Sequence of protein 2:
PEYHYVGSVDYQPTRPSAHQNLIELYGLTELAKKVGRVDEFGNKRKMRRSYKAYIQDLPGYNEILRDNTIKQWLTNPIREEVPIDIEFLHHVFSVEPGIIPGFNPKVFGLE

Contacts between the two chains:
Residue G80 in protein 1 interacts with residue Y55 in protein 2 (closest heavy-atom distance 3.1 Å).
Residue D84 in protein 1 interacts with residue Y58 in protein 2 (closest heavy-atom distance 2.8 Å).
Residue I44 in protein 1 contacts residue F97 in protein 2 (closest heavy-atom distance 3.5 Å).
Residue L105 in protein 1 contacts residue H23 in protein 2 (closest heavy-atom distance 3.5 Å).
Residue E140 in protein 1 contacts residue Q16 in protein 2 (closest heavy-atom distance 3.7 Å).
Residue E78 in protein 1 is in contact with residue N72 in protein 2 (closest heavy-atom distance 3.1 Å).
Residue E78 in protein 1 interacts with residue D71 in protein 2 (closest heavy-atom distance 2.7 Å).
Residue N82 in protein 1 contacts residue M51 in protein 2 (closest heavy-atom distance 3.8 Å).
Residue Y26 in protein 1 contacts residue F112 in protein 2 (closest heavy-atom distance 2.5 Å).
Residue V85 in protein 1 interacts with residue M51 in protein 2 (closest heavy-atom distance 3.2 Å).
Residue G137 in protein 1 interacts with residue P17 in protein 2 (closest heavy-atom distance 3.2 Å).
Residue Q79 in protein 1 interacts with residue N72 in protein 2 (closest heavy-atom distance 3.5 Å).
Residue V139 in protein 1 interacts with residue P17 in protein 2 (closest heavy-atom distance 3.5 Å).
Residue D84 in protein 1 contacts residue M51 in protein 2 (closest heavy-atom distance 3.4 Å).
Residue L35 in protein 1 contacts residue P101 in protein 2 (closest heavy-atom distance 3.3 Å).
Residue R88 in protein 1 is in contact with residue R41 in protein 2 (closest heavy-atom distance 3.2 Å).
Residue Q79 in protein 1 interacts with residue R70 in protein 2 (closest heavy-atom distance 3.8 Å).
Residue L74 in protein 1 contacts residue I74 in protein 2 (closest heavy-atom distance 3.5 Å).
Residue R88 in protein 1 interacts with residue V39 in protein 2 (closest heavy-atom distance 3.4 Å).
Residue V101 in protein 1 interacts with residue A22 in protein 2 (closest heavy-atom distance 3.5 Å).
Residue E92 in protein 1 is in contact with residue R41 in protein 2 (closest heavy-atom distance 2.8 Å).
Residue E78 in protein 1 interacts with residue R70 in protein 2 (closest heavy-atom distance 3.5 Å).
Residue N102 in protein 1 contacts residue A22 in protein 2 (closest heavy-atom distance 3.4 Å).
Residue G137 in protein 1 interacts with residue Y15 in protein 2 (closest heavy-atom distance 3.4 Å).
Residue Q23 in protein 1 is in contact with residue P63 in protein 2 (closest heavy-atom distance 3.1 Å).
Residue N98 in protein 1 interacts with residue N25 in protein 2 (closest heavy-atom distance 3.8 Å).
Residue R81 in protein 1 contacts residue Y55 in protein 2 (closest heavy-atom distance 3.6 Å).
Residue E75 in protein 1 is in contact with residue K75 in protein 2 (closest heavy-atom distance 2.4 Å).
Residue Y106 in protein 1 contacts residue H23 in protein 2 (closest heavy-atom distance 2.9 Å).
Residue K138 in protein 1 contacts residue Q16 in protein 2 (closest heavy-atom distance 3.3 Å).
Residue Y26 in protein 1 interacts with residue G64 in protein 2 (closest heavy-atom distance 3.6 Å).
Residue L30 in protein 1 is in contact with residue F112 in protein 2 (closest heavy-atom distance 3.2 Å).
Residue E78 in protein 1 contacts residue I74 in protein 2 (closest heavy-atom distance 2.9 Å).
Residue L74 in protein 1 interacts with residue L78 in protein 2 (closest heavy-atom distance 3.6 Å).
Residue N82 in protein 1 is in contact with residue R53 in protein 2 (closest heavy-atom distance 2.9 Å).
Residue Y33 in protein 1 is in contact with residue F107 in protein 2 (closest heavy-atom distance 3.2 Å).
Residue N98 in protein 1 interacts with residue Q24 in protein 2 (closest heavy-atom distance 3.5 Å).
Residue R81 in protein 1 interacts with residue R53 in protein 2 (closest heavy-atom distance 3.4 Å).
Residue A29 in protein 1 contacts residue F112 in protein 2 (closest heavy-atom distance 3.4 Å).
Residue E78 in protein 1 interacts with residue L69 in protein 2 (closest heavy-atom distance 3.4 Å).
Residue E136 in protein 1 interacts with residue Y15 in protein 2 (closest heavy-atom distance 3.4 Å).
Residue G80 in protein 1 is in contact with residue S54 in protein 2 (closest heavy-atom distance 3.2 Å).
Residue N82 in protein 1 interacts with residue R52 in protein 2 (closest heavy-atom distance 3.2 Å).
Residue V139 in protein 1 interacts with residue Q16 in protein 2 (closest heavy-atom distance 3.1 Å).
Residue L48 in protein 1 is in contact with residue F97 in protein 2 (closest heavy-atom distance 3.6 Å).
Residue I77 in protein 1 interacts with residue Y55 in protein 2 (closest heavy-atom distance 3.4 Å).
Residue R88 in protein 1 is in contact with residue M51 in protein 2 (closest heavy-atom distance 2.9 Å).
Residue V126 in protein 1 contacts residue Y7 in protein 2 (closest heavy-atom distance 3.1 Å).
Residue E78 in protein 1 interacts with residue K75 in protein 2 (closest heavy-atom distance 3.2 Å).
Residue L35 in protein 1 interacts with residue V99 in protein 2 (closest heavy-atom distance 3.2 Å).
Residue R88 in protein 1 contacts residue G40 in protein 2 (closest heavy-atom distance 3.2 Å).
Residue D49 in protein 1 is in contact with residue H94 in protein 2 (closest heavy-atom distance 2.8 Å).
Residue N98 in protein 1 interacts with residue A22 in protein 2 (closest heavy-atom distance 2.8 Å).
Residue N98 in protein 1 interacts with residue L26 in protein 2 (closest heavy-atom distance 2.9 Å).
Residue N102 in protein 1 contacts residue H23 in protein 2 (closest heavy-atom distance 2.3 Å).
Residue N82 in protein 1 interacts with residue S54 in protein 2 (closest heavy-atom distance 3.1 Å).
Residue Y33 in protein 1 contacts residue P109 in protein 2 (closest heavy-atom distance 3.1 Å).
Residue D84 in protein 1 is in contact with residue V39 in protein 2 (closest heavy-atom distance 3.3 Å).
Residue R88 in protein 1 contacts residue R49 in protein 2 (closest heavy-atom distance 3.2 Å).
Residue L105 in protein 1 is in contact with residue A22 in protein 2 (closest heavy-atom distance 3.8 Å).

These two protein chains interact to form a complex.

Sequence of protein 1:
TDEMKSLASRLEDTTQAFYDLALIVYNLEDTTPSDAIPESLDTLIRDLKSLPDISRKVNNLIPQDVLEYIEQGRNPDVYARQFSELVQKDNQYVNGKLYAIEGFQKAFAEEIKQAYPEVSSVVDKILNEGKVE